Sequence of the second protein:
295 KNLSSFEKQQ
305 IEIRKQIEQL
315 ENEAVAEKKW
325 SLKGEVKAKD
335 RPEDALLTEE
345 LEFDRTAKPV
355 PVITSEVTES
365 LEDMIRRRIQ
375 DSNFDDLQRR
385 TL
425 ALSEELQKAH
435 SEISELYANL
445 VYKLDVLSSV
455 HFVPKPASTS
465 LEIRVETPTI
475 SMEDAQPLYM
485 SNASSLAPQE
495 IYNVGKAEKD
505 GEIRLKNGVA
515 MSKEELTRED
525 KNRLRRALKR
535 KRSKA

Sequence of the first protein:
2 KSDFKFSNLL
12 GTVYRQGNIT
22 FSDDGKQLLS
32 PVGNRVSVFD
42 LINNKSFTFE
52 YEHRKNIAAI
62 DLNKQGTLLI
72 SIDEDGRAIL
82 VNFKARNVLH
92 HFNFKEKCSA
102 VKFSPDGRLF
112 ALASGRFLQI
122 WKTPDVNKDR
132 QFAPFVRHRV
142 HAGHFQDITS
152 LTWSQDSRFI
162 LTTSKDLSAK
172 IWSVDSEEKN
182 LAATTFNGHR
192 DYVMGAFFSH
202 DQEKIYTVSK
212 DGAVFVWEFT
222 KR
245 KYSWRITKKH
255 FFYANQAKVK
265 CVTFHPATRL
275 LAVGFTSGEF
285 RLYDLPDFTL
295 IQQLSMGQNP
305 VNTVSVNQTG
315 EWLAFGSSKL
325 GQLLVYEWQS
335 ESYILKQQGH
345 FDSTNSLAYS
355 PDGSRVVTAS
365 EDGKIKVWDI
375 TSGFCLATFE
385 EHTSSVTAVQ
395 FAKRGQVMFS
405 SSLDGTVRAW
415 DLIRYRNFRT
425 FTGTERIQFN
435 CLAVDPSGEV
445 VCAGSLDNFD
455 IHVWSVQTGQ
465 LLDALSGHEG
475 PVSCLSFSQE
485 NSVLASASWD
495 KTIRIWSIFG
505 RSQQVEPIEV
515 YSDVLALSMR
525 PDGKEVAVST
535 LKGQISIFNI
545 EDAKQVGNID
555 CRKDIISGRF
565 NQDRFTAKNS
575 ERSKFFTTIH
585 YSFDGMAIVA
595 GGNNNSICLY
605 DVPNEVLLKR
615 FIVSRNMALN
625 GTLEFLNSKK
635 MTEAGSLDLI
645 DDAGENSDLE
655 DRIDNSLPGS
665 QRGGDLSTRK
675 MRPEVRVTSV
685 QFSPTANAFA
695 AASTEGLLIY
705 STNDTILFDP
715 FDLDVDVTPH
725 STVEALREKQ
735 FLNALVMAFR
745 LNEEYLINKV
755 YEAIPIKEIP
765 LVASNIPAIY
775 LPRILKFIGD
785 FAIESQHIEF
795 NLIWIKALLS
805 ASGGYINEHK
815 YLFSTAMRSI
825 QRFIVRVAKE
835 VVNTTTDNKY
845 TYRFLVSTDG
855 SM

These two protein chains interact to form a complex.

Interface contacts:
Residue I338 in the first protein interacts with residue Q480 in the second protein (closest heavy-atom distance 3.5 Å).
Residue R420 in the first protein contacts residue S489 in the second protein (closest heavy-atom distance 3.4 Å).
Residue R420 in the first protein interacts with residue E494 in the second protein (closest heavy-atom distance 2.7 Å).
Residue R418 in the first protein interacts with residue S488 in the second protein (closest heavy-atom distance 2.6 Å).
Residue Y419 in the first protein is in contact with residue M484 in the second protein (closest heavy-atom distance 3.2 Å).
Residue D669 in the first protein is in contact with residue Y446 in the second protein (closest heavy-atom distance 2.5 Å).
Residue S376 in the first protein interacts with residue L482 in the second protein (closest heavy-atom distance 3.6 Å).
Residue S388 in the first protein interacts with residue V454 in the second protein (closest heavy-atom distance 4.1 Å).
Residue K340 in the first protein is in contact with residue A479 in the second protein (closest heavy-atom distance 3.5 Å).
Residue R430 in the first protein is in contact with residue P460 in the second protein (closest heavy-atom distance 3.5 Å).
Residue R359 in the first protein interacts with residue M484 in the second protein (closest heavy-atom distance 3.1 Å).
Residue G667 in the first protein is in contact with residue V454 in the second protein (closest heavy-atom distance 3.7 Å).
Residue I431 in the first protein interacts with residue P458 in the second protein (closest heavy-atom distance 3.9 Å).
Residue S664 in the first protein interacts with residue V450 in the second protein (closest heavy-atom distance 3.1 Å).
Residue R430 in the first protein interacts with residue K459 in the second protein (closest heavy-atom distance 2.4 Å).
Residue R430 in the first protein is in contact with residue P458 in the second protein (closest heavy-atom distance 3.2 Å).
Residue A381 in the first protein is in contact with residue E477 in the second protein (closest heavy-atom distance 3.7 Å).
Residue I338 in the first protein is in contact with residue P481 in the second protein (closest heavy-atom distance 3.9 Å).
Residue Q341 in the first protein contacts residue Q480 in the second protein (closest heavy-atom distance 3.3 Å).
Residue L407 in the first protein interacts with residue F456 in the second protein (closest heavy-atom distance 3.7 Å).
Residue L380 in the first protein contacts residue E477 in the second protein (closest heavy-atom distance 3.2 Å).
Residue Q341 in the first protein interacts with residue A479 in the second protein (closest heavy-atom distance 2.5 Å).
Residue L416 in the first protein interacts with residue M484 in the second protein (closest heavy-atom distance 4.0 Å).
Residue Q665 in the first protein is in contact with residue S453 in the second protein (closest heavy-atom distance 3.9 Å).
Residue R359 in the first protein contacts residue Y483 in the second protein (closest heavy-atom distance 3.7 Å).
Residue R418 in the first protein is in contact with residue T473 in the second protein (closest heavy-atom distance 3.8 Å).
Residue L416 in the first protein is in contact with residue S485 in the second protein (closest heavy-atom distance 2.3 Å).
Residue Q341 in the first protein contacts residue D478 in the second protein (closest heavy-atom distance 4.1 Å).
Residue F378 in the first protein is in contact with residue Q480 in the second protein (closest heavy-atom distance 3.6 Å).
Residue L661 in the first protein is in contact with residue V450 in the second protein (closest heavy-atom distance 3.7 Å).
Residue G668 in the first protein interacts with residue V450 in the second protein (closest heavy-atom distance 3.9 Å).
Residue Q432 in the first protein interacts with residue H455 in the second protein (closest heavy-atom distance 3.2 Å).
Residue C379 in the first protein is in contact with residue D478 in the second protein (closest heavy-atom distance 3.2 Å).
Residue P662 in the first protein contacts residue L451 in the second protein (closest heavy-atom distance 3.7 Å).
Residue L339 in the first protein is in contact with residue A479 in the second protein (closest heavy-atom distance 3.2 Å).
Residue C379 in the first protein interacts with residue Q480 in the second protein (closest heavy-atom distance 4.1 Å).
Residue I338 in the first protein interacts with residue A479 in the second protein (closest heavy-atom distance 3.6 Å).
Residue Y419 in the first protein interacts with residue T473 in the second protein (closest heavy-atom distance 3.2 Å).
Residue R418 in the first protein interacts with residue P492 in the second protein (closest heavy-atom distance 3.1 Å).
Residue R418 in the first protein contacts residue A487 in the second protein (closest heavy-atom distance 3.5 Å).
Residue R666 in the first protein is in contact with residue V454 in the second protein (closest heavy-atom distance 3.2 Å).
Residue T382 in the first protein is in contact with residue D478 in the second protein (closest heavy-atom distance 3.0 Å).
Residue L380 in the first protein interacts with residue D478 in the second protein (closest heavy-atom distance 2.6 Å).
Residue D373 in the first protein interacts with residue L482 in the second protein (closest heavy-atom distance 3.7 Å).
Residue D408 in the first protein contacts residue P458 in the second protein (closest heavy-atom distance 3.2 Å).
Residue G409 in the first protein is in contact with residue P458 in the second protein (closest heavy-atom distance 3.7 Å).
Residue Q432 in the first protein is in contact with residue F456 in the second protein (closest heavy-atom distance 3.1 Å).
Residue T672 in the first protein is in contact with residue V450 in the second protein (closest heavy-atom distance 4.1 Å).
Residue Y419 in the first protein contacts residue S485 in the second protein (closest heavy-atom distance 3.6 Å).
Residue R418 in the first protein interacts with residue S489 in the second protein (closest heavy-atom distance 4.0 Å).
Residue A381 in the first protein contacts residue D478 in the second protein (closest heavy-atom distance 4.0 Å).
Residue L380 in the first protein interacts with residue Q480 in the second protein (closest heavy-atom distance 3.3 Å).
Residue I417 in the first protein interacts with residue S485 in the second protein (closest heavy-atom distance 3.3 Å).
Residue S376 in the first protein interacts with residue Q480 in the second protein (closest heavy-atom distance 3.3 Å).
Residue V371 in the first protein is in contact with residue M484 in the second protein (closest heavy-atom distance 3.7 Å).
Residue R420 in the first protein contacts residue R468 in the second protein (closest heavy-atom distance 3.1 Å).
Residue R418 in the first protein is in contact with residue L490 in the second protein (closest heavy-atom distance 3.8 Å).
Residue L450 in the first protein contacts residue H455 in the second protein (closest heavy-atom distance 4.0 Å).
Residue L380 in the first protein contacts residue M484 in the second protein (closest heavy-atom distance 3.8 Å).
Residue Y419 in the first protein contacts residue E477 in the second protein (closest heavy-atom distance 2.4 Å).